Sequence of the first protein:
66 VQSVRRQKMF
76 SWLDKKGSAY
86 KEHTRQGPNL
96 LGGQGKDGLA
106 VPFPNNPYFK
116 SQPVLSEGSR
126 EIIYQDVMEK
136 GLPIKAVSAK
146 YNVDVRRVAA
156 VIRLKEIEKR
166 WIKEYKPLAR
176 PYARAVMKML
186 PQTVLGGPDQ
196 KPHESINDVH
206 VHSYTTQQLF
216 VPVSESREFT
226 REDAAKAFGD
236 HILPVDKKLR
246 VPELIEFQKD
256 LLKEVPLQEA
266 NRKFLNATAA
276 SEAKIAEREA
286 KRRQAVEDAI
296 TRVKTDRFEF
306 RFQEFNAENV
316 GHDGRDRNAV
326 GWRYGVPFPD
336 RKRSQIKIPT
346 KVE

Contacts between the two chains:
Residue H317 in the first protein contacts residue I81 in the second protein (closest heavy-atom distance 3.3 Å).
Residue R158 in the first protein interacts with residue P53 in the second protein (closest heavy-atom distance 3.3 Å).
Residue R245 in the first protein contacts residue E63 in the second protein (closest heavy-atom distance 2.4 Å).
Residue E313 in the first protein contacts residue R149 in the second protein (closest heavy-atom distance 3.4 Å).
Residue L238 in the first protein interacts with residue P65 in the second protein (closest heavy-atom distance 3.7 Å).
Residue H207 in the first protein interacts with residue E69 in the second protein (closest heavy-atom distance 3.0 Å).
Residue R165 in the first protein contacts residue D54 in the second protein (closest heavy-atom distance 3.1 Å).
Residue V331 in the first protein is in contact with residue K76 in the second protein (closest heavy-atom distance 3.6 Å).
Residue S219 in the first protein interacts with residue T179 in the second protein (closest heavy-atom distance 3.8 Å).
Residue K243 in the first protein contacts residue P65 in the second protein (closest heavy-atom distance 3.9 Å).
Residue H205 in the first protein interacts with residue S67 in the second protein (closest heavy-atom distance 3.6 Å).
Residue R328 in the first protein is in contact with residue V75 in the second protein (closest heavy-atom distance 3.9 Å).
Residue I162 in the first protein interacts with residue D54 in the second protein (closest heavy-atom distance 3.0 Å).
Residue R165 in the first protein contacts residue P53 in the second protein (closest heavy-atom distance 3.4 Å).
Residue K243 in the first protein is in contact with residue P64 in the second protein (closest heavy-atom distance 3.7 Å).
Residue S219 in the first protein is in contact with residue D175 in the second protein (closest heavy-atom distance 2.5 Å).
Residue D318 in the first protein contacts residue I81 in the second protein (closest heavy-atom distance 3.8 Å).
Residue E348 in the first protein is in contact with residue N57 in the second protein (closest heavy-atom distance 2.6 Å).
Residue V325 in the first protein interacts with residue L79 in the second protein (closest heavy-atom distance 3.7 Å).
Residue E313 in the first protein is in contact with residue L142 in the second protein (closest heavy-atom distance 3.5 Å).
Residue I237 in the first protein is in contact with residue Q66 in the second protein (closest heavy-atom distance 3.7 Å).
Residue E348 in the first protein interacts with residue S55 in the second protein (closest heavy-atom distance 3.8 Å).
Residue R320 in the first protein interacts with residue H78 in the second protein (closest heavy-atom distance 3.8 Å).
Residue R158 in the first protein is in contact with residue D54 in the second protein (closest heavy-atom distance 2.9 Å).
Residue A154 in the first protein interacts with residue I59 in the second protein (closest heavy-atom distance 3.8 Å).
Residue R222 in the first protein is in contact with residue R173 in the second protein (closest heavy-atom distance 3.5 Å).
Residue S219 in the first protein is in contact with residue E176 in the second protein (closest heavy-atom distance 3.5 Å).
Residue H205 in the first protein contacts residue E69 in the second protein (closest heavy-atom distance 3.8 Å).
Residue R288 in the first protein is in contact with residue N57 in the second protein (closest heavy-atom distance 3.8 Å).
Residue A324 in the first protein is in contact with residue L79 in the second protein (closest heavy-atom distance 3.5 Å).
Residue G319 in the first protein is in contact with residue L79 in the second protein (closest heavy-atom distance 3.1 Å).
Residue Y329 in the first protein interacts with residue H78 in the second protein (closest heavy-atom distance 2.8 Å).
Residue R328 in the first protein is in contact with residue K76 in the second protein (closest heavy-atom distance 3.2 Å).
Residue L238 in the first protein contacts residue Q66 in the second protein (closest heavy-atom distance 3.4 Å).
Residue E161 in the first protein interacts with residue Y58 in the second protein (closest heavy-atom distance 3.7 Å).
Residue F310 in the first protein contacts residue R145 in the second protein (closest heavy-atom distance 3.5 Å).
Residue R320 in the first protein contacts residue G77 in the second protein (closest heavy-atom distance 3.3 Å).
Residue Y329 in the first protein interacts with residue G77 in the second protein (closest heavy-atom distance 3.4 Å).
Residue I280 in the first protein interacts with residue P62 in the second protein (closest heavy-atom distance 3.7 Å).
Residue S208 in the first protein interacts with residue E69 in the second protein (closest heavy-atom distance 2.5 Å).
Residue R245 in the first protein interacts with residue P64 in the second protein (closest heavy-atom distance 3.5 Å).
Residue R322 in the first protein contacts residue P73 in the second protein (closest heavy-atom distance 2.5 Å).
Residue E220 in the first protein is in contact with residue T179 in the second protein (closest heavy-atom distance 3.9 Å).
Residue S221 in the first protein contacts residue T179 in the second protein (closest heavy-atom distance 3.7 Å).
Residue R158 in the first protein contacts residue S55 in the second protein (closest heavy-atom distance 2.9 Å).
Residue I139 in the first protein contacts residue I59 in the second protein (closest heavy-atom distance 3.4 Å).
Residue I157 in the first protein interacts with residue I59 in the second protein (closest heavy-atom distance 3.6 Å).
Residue R328 in the first protein interacts with residue L79 in the second protein (closest heavy-atom distance 3.8 Å).
Residue R288 in the first protein interacts with residue I51 in the second protein (closest heavy-atom distance 3.4 Å).
Residue H236 in the first protein interacts with residue Q66 in the second protein (closest heavy-atom distance 2.5 Å).
Residue N311 in the first protein is in contact with residue R145 in the second protein (closest heavy-atom distance 2.9 Å).
Residue E161 in the first protein is in contact with residue P53 in the second protein (closest heavy-atom distance 3.5 Å).
Residue K243 in the first protein interacts with residue Q66 in the second protein (closest heavy-atom distance 3.4 Å).
Residue G319 in the first protein contacts residue H78 in the second protein (closest heavy-atom distance 3.7 Å).
Residue K242 in the first protein is in contact with residue P65 in the second protein (closest heavy-atom distance 3.8 Å).
Residue V315 in the first protein interacts with residue P82 in the second protein (closest heavy-atom distance 3.7 Å).
Residue A312 in the first protein is in contact with residue P82 in the second protein (closest heavy-atom distance 3.5 Å).
Residue R158 in the first protein is in contact with residue P56 in the second protein (closest heavy-atom distance 3.3 Å).
Residue R328 in the first protein interacts with residue H78 in the second protein (closest heavy-atom distance 3.6 Å).
Residue E284 in the first protein interacts with residue K60 in the second protein (closest heavy-atom distance 3.5 Å).

The following describes two proteins that form a bound complex.

Sequence of the second protein:
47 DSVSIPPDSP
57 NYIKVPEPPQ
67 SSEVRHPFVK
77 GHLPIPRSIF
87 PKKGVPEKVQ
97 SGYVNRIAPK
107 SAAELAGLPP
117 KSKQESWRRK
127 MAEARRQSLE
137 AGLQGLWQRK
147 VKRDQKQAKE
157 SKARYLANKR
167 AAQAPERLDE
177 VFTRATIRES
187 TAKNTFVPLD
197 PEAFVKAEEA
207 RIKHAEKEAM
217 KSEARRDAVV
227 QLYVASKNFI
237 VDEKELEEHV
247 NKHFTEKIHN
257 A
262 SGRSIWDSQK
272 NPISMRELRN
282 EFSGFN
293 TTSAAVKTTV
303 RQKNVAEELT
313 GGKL